Sequence of protein 2:
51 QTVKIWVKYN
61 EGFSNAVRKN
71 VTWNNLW

This data describes a binding interaction between two proteins.

Sequence of protein 1:
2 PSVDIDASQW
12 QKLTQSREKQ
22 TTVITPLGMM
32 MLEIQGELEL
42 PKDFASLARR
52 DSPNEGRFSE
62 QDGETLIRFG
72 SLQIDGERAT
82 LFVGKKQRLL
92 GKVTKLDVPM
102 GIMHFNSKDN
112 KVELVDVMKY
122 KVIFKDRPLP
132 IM

Residue-level contacts at the interface:
Residue Q36 in protein 1 contacts residue Y59 in protein 2 (closest heavy-atom distance 3.1 Å).
Residue G37 in protein 1 interacts with residue N60 in protein 2 (closest heavy-atom distance 3.2 Å).
Residue R51 in protein 1 interacts with residue T52 in protein 2 (closest heavy-atom distance 3.9 Å).
Residue P129 in protein 1 contacts residue Y59 in protein 2 (closest heavy-atom distance 3.6 Å).
Residue E38 in protein 1 contacts residue W56 in protein 2 (closest heavy-atom distance 3.8 Å).
Residue E40 in protein 1 is in contact with residue I55 in protein 2 (closest heavy-atom distance 4.0 Å).
Residue I35 in protein 1 is in contact with residue V57 in protein 2 (closest heavy-atom distance 4.0 Å).
Residue K87 in protein 1 contacts residue K54 in protein 2 (closest heavy-atom distance 3.6 Å).
Residue Q36 in protein 1 contacts residue G62 in protein 2 (closest heavy-atom distance 3.5 Å).
Residue R128 in protein 1 contacts residue Y59 in protein 2 (closest heavy-atom distance 3.3 Å).
Residue V4 in protein 1 is in contact with residue W73 in protein 2 (closest heavy-atom distance 3.7 Å).
Residue V4 in protein 1 contacts residue W77 in protein 2 (closest heavy-atom distance 3.6 Å).
Residue Q36 in protein 1 interacts with residue F63 in protein 2 (closest heavy-atom distance 4.3 Å).
Residue F106 in protein 1 interacts with residue W77 in protein 2 (closest heavy-atom distance 3.5 Å).
Residue F70 in protein 1 interacts with residue I55 in protein 2 (closest heavy-atom distance 3.8 Å).
Residue V84 in protein 1 is in contact with residue V57 in protein 2 (closest heavy-atom distance 4.2 Å).
Residue P129 in protein 1 contacts residue V57 in protein 2 (closest heavy-atom distance 4.0 Å).
Residue R69 in protein 1 contacts residue I55 in protein 2 (closest heavy-atom distance 3.9 Å).
Residue R51 in protein 1 interacts with residue Q51 in protein 2 (closest heavy-atom distance 2.5 Å).
Residue D127 in protein 1 is in contact with residue Y59 in protein 2 (closest heavy-atom distance 3.4 Å).
Residue N111 in protein 1 interacts with residue W73 in protein 2 (closest heavy-atom distance 3.4 Å).
Residue I68 in protein 1 interacts with residue I55 in protein 2 (closest heavy-atom distance 3.5 Å).
Residue Q36 in protein 1 contacts residue N60 in protein 2 (closest heavy-atom distance 2.9 Å).
Residue E38 in protein 1 contacts residue K58 in protein 2 (closest heavy-atom distance 3.0 Å).
Residue L41 in protein 1 interacts with residue I55 in protein 2 (closest heavy-atom distance 3.8 Å).
Residue N111 in protein 1 is in contact with residue W77 in protein 2 (closest heavy-atom distance 3.3 Å).
Residue Q36 in protein 1 interacts with residue E61 in protein 2 (closest heavy-atom distance 3.5 Å).
Residue R58 in protein 1 interacts with residue I55 in protein 2 (closest heavy-atom distance 4.0 Å).
Residue F106 in protein 1 contacts residue L76 in protein 2 (closest heavy-atom distance 3.4 Å).
Residue E40 in protein 1 interacts with residue K54 in protein 2 (closest heavy-atom distance 4.1 Å).
Residue V84 in protein 1 is in contact with residue I55 in protein 2 (closest heavy-atom distance 3.6 Å).
Residue P42 in protein 1 is in contact with residue V53 in protein 2 (closest heavy-atom distance 3.7 Å).
Residue G85 in protein 1 contacts residue I55 in protein 2 (closest heavy-atom distance 3.4 Å).
Residue E40 in protein 1 is in contact with residue K58 in protein 2 (closest heavy-atom distance 4.2 Å).
Residue Q88 in protein 1 interacts with residue V57 in protein 2 (closest heavy-atom distance 2.7 Å).
Residue K126 in protein 1 interacts with residue F63 in protein 2 (closest heavy-atom distance 3.9 Å).
Residue F59 in protein 1 is in contact with residue V53 in protein 2 (closest heavy-atom distance 4.4 Å).
Residue K112 in protein 1 contacts residue W77 in protein 2 (closest heavy-atom distance 3.4 Å).
Residue L39 in protein 1 contacts residue W56 in protein 2 (closest heavy-atom distance 3.8 Å).
Residue V113 in protein 1 is in contact with residue W77 in protein 2 (closest heavy-atom distance 4.2 Å).
Residue G37 in protein 1 is in contact with residue K58 in protein 2 (closest heavy-atom distance 3.3 Å).
Residue N107 in protein 1 contacts residue W77 in protein 2 (closest heavy-atom distance 3.3 Å).
Residue Q88 in protein 1 contacts residue W56 in protein 2 (closest heavy-atom distance 3.4 Å).
Residue S108 in protein 1 contacts residue W77 in protein 2 (closest heavy-atom distance 3.0 Å).
Residue L39 in protein 1 is in contact with residue V57 in protein 2 (closest heavy-atom distance 4.4 Å).
Residue R128 in protein 1 is in contact with residue E61 in protein 2 (closest heavy-atom distance 2.9 Å).
Residue G37 in protein 1 interacts with residue Y59 in protein 2 (closest heavy-atom distance 4.2 Å).
Residue S3 in protein 1 interacts with residue W73 in protein 2 (closest heavy-atom distance 4.0 Å).
Residue I68 in protein 1 contacts residue V53 in protein 2 (closest heavy-atom distance 4.1 Å).
Residue P2 in protein 1 interacts with residue W73 in protein 2 (closest heavy-atom distance 3.5 Å).
Residue K86 in protein 1 contacts residue T52 in protein 2 (closest heavy-atom distance 3.2 Å).
Residue K126 in protein 1 is in contact with residue Y59 in protein 2 (closest heavy-atom distance 2.3 Å).
Residue E40 in protein 1 interacts with residue W56 in protein 2 (closest heavy-atom distance 2.8 Å).
Residue R58 in protein 1 is in contact with residue V53 in protein 2 (closest heavy-atom distance 3.4 Å).
Residue V84 in protein 1 interacts with residue W56 in protein 2 (closest heavy-atom distance 3.8 Å).
Residue E38 in protein 1 contacts residue N60 in protein 2 (closest heavy-atom distance 4.3 Å).
Residue L90 in protein 1 contacts residue V57 in protein 2 (closest heavy-atom distance 4.2 Å).
Residue E38 in protein 1 interacts with residue V57 in protein 2 (closest heavy-atom distance 3.4 Å).
Residue E56 in protein 1 is in contact with residue T52 in protein 2 (closest heavy-atom distance 4.4 Å).
Residue K86 in protein 1 interacts with residue V53 in protein 2 (closest heavy-atom distance 3.6 Å).